Sequence of the first protein:
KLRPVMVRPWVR

These two protein chains interact to form a complex.

Interface contacts:
Residue A89 in the second protein contacts residue V13 in the first protein (closest heavy-atom distance 3.7 Å).
Residue L80 in the second protein interacts with residue V6 in the first protein (closest heavy-atom distance 4.2 Å).
Residue Q73 in the second protein interacts with residue P5 in the first protein (closest heavy-atom distance 3.9 Å).
Residue W92 in the second protein is in contact with residue R10 in the first protein (closest heavy-atom distance 4.0 Å).
Residue D91 in the second protein is in contact with residue R10 in the first protein (closest heavy-atom distance 4.2 Å).
Residue T82 in the second protein contacts residue V9 in the first protein (closest heavy-atom distance 3.1 Å).
Residue R138 in the second protein is in contact with residue R4 in the first protein (closest heavy-atom distance 4.1 Å).
Residue L80 in the second protein interacts with residue M8 in the first protein (closest heavy-atom distance 3.5 Å).
Residue D76 in the second protein is in contact with residue R4 in the first protein (closest heavy-atom distance 3.7 Å).
Residue E140 in the second protein interacts with residue R4 in the first protein (closest heavy-atom distance 3.5 Å).
Residue D76 in the second protein is in contact with residue L3 in the first protein (closest heavy-atom distance 3.9 Å).
Residue D91 in the second protein contacts residue R14 in the first protein (closest heavy-atom distance 2.7 Å).
Residue D91 in the second protein interacts with residue W12 in the first protein (closest heavy-atom distance 2.8 Å).
Residue L80 in the second protein is in contact with residue V9 in the first protein (closest heavy-atom distance 2.8 Å).
Residue L72 in the second protein interacts with residue P5 in the first protein (closest heavy-atom distance 3.6 Å).
Residue V90 in the second protein interacts with residue P11 in the first protein (closest heavy-atom distance 3.4 Å).
Residue D91 in the second protein is in contact with residue V13 in the first protein (closest heavy-atom distance 5.0 Å).
Residue I77 in the second protein is in contact with residue R4 in the first protein (closest heavy-atom distance 2.7 Å).
Residue D83 in the second protein contacts residue R10 in the first protein (closest heavy-atom distance 3.5 Å).
Residue T82 in the second protein is in contact with residue R10 in the first protein (closest heavy-atom distance 3.5 Å).
Residue L86 in the second protein is in contact with residue P11 in the first protein (closest heavy-atom distance 3.8 Å).
Residue T82 in the second protein is in contact with residue P11 in the first protein (closest heavy-atom distance 3.4 Å).
Residue D76 in the second protein interacts with residue P5 in the first protein (closest heavy-atom distance 3.4 Å).
Residue V78 in the second protein is in contact with residue P5 in the first protein (closest heavy-atom distance 2.9 Å).
Residue V191 in the second protein interacts with residue R4 in the first protein (closest heavy-atom distance 3.5 Å).
Residue L72 in the second protein contacts residue V6 in the first protein (closest heavy-atom distance 4.3 Å).
Residue M94 in the second protein interacts with residue V9 in the first protein (closest heavy-atom distance 3.7 Å).
Residue N190 in the second protein is in contact with residue R4 in the first protein (closest heavy-atom distance 3.7 Å).
Residue A81 in the second protein interacts with residue V9 in the first protein (closest heavy-atom distance 3.9 Å).
Residue V78 in the second protein is in contact with residue R4 in the first protein (closest heavy-atom distance 4.0 Å).
Residue V90 in the second protein contacts residue V13 in the first protein (closest heavy-atom distance 4.3 Å).
Residue V78 in the second protein is in contact with residue V6 in the first protein (closest heavy-atom distance 3.7 Å).
Residue T82 in the second protein is in contact with residue M8 in the first protein (closest heavy-atom distance 3.5 Å).
Residue W92 in the second protein interacts with residue P11 in the first protein (closest heavy-atom distance 3.5 Å).
Residue V93 in the second protein contacts residue V9 in the first protein (closest heavy-atom distance 3.4 Å).
Residue I77 in the second protein interacts with residue P5 in the first protein (closest heavy-atom distance 3.4 Å).
Residue P45 in the second protein contacts residue R14 in the first protein (closest heavy-atom distance 4.2 Å).
Residue D91 in the second protein contacts residue P11 in the first protein (closest heavy-atom distance 3.4 Å).
Residue A89 in the second protein contacts residue W12 in the first protein (closest heavy-atom distance 4.1 Å).
Residue E108 in the second protein is in contact with residue R14 in the first protein (closest heavy-atom distance 3.4 Å).
Residue D76 in the second protein contacts residue K2 in the first protein (closest heavy-atom distance 3.5 Å).
Residue T192 in the second protein contacts residue R4 in the first protein (closest heavy-atom distance 3.1 Å).
Residue A89 in the second protein interacts with residue R14 in the first protein (closest heavy-atom distance 3.0 Å).
Residue L86 in the second protein interacts with residue V13 in the first protein (closest heavy-atom distance 4.1 Å).
Residue G46 in the second protein is in contact with residue R14 in the first protein (closest heavy-atom distance 4.8 Å).
Residue F79 in the second protein contacts residue V9 in the first protein (closest heavy-atom distance 3.3 Å).
Residue V90 in the second protein is in contact with residue R14 in the first protein (closest heavy-atom distance 4.9 Å).
Residue D83 in the second protein is in contact with residue P11 in the first protein (closest heavy-atom distance 3.7 Å).
Residue V90 in the second protein is in contact with residue W12 in the first protein (closest heavy-atom distance 3.4 Å).
Residue W92 in the second protein is in contact with residue V9 in the first protein (closest heavy-atom distance 3.2 Å).
Residue S68 in the second protein interacts with residue W12 in the first protein (closest heavy-atom distance 3.4 Å).

Sequence of the second protein:
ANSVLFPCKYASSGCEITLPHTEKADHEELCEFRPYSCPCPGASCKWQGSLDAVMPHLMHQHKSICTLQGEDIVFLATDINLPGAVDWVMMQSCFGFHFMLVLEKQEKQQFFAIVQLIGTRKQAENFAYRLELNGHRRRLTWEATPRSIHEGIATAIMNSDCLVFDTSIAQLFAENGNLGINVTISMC